Sequence of the second protein:
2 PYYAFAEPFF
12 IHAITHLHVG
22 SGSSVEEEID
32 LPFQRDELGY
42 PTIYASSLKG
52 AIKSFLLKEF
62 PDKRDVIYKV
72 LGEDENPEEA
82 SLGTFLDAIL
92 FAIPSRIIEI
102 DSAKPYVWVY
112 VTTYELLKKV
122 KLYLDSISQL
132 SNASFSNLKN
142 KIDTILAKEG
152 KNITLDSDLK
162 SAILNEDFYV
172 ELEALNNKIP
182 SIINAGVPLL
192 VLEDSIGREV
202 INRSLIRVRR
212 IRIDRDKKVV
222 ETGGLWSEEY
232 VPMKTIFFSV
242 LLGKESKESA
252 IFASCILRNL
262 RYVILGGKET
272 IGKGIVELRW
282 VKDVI

Sequence of the first protein:
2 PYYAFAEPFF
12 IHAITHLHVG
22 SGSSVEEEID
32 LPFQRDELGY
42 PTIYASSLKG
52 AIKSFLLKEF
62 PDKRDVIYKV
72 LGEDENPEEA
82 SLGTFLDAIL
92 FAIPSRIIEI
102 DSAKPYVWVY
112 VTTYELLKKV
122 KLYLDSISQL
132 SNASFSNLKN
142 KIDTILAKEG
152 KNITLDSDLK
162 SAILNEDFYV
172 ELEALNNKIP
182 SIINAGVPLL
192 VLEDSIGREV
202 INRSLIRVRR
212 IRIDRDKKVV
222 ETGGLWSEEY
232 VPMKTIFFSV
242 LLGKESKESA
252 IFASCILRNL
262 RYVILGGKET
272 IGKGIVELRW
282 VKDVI

These two protein chains interact to form a complex.

Residue-level contacts at the interface:
Residue E38 in the second protein interacts with residue I207 in the first protein (closest heavy-atom distance 4.0 Å).
Residue S196 in the second protein is in contact with residue P106 in the first protein (closest heavy-atom distance 3.6 Å).
Residue L123 in the second protein is in contact with residue I15 in the first protein (closest heavy-atom distance 3.8 Å).
Residue F86 in the second protein is in contact with residue G273 in the first protein (closest heavy-atom distance 2.8 Å).
Residue Y45 in the second protein contacts residue V209 in the first protein (closest heavy-atom distance 4.0 Å).
Residue L87 in the second protein is in contact with residue G273 in the first protein (closest heavy-atom distance 3.5 Å).
Residue K245 in the second protein interacts with residue E270 in the first protein (closest heavy-atom distance 2.9 Å).
Residue T85 in the second protein contacts residue G273 in the first protein (closest heavy-atom distance 3.9 Å).
Residue L87 in the second protein is in contact with residue I276 in the first protein (closest heavy-atom distance 4.2 Å).
Residue D88 in the second protein is in contact with residue H17 in the first protein (closest heavy-atom distance 4.1 Å).
Residue K120 in the second protein is in contact with residue M234 in the first protein (closest heavy-atom distance 3.6 Å).
Residue S127 in the second protein contacts residue Y263 in the first protein (closest heavy-atom distance 3.8 Å).
Residue L39 in the second protein is in contact with residue W109 in the first protein (closest heavy-atom distance 3.8 Å).
Residue D88 in the second protein is in contact with residue I272 in the first protein (closest heavy-atom distance 4.0 Å).
Residue E38 in the second protein contacts residue H17 in the first protein (closest heavy-atom distance 3.2 Å).
Residue A46 in the second protein interacts with residue I272 in the first protein (closest heavy-atom distance 3.4 Å).
Residue Y3 in the second protein interacts with residue F56 in the first protein (closest heavy-atom distance 3.4 Å).
Residue T85 in the second protein contacts residue T271 in the first protein (closest heavy-atom distance 4.0 Å).
Residue Y4 in the second protein contacts residue I265 in the first protein (closest heavy-atom distance 3.2 Å).
Residue E194 in the second protein contacts residue P106 in the first protein (closest heavy-atom distance 4.0 Å).
Residue D75 in the second protein interacts with residue R216 in the first protein (closest heavy-atom distance 2.4 Å).
Residue S47 in the second protein interacts with residue R211 in the first protein (closest heavy-atom distance 3.4 Å).
Residue E38 in the second protein is in contact with residue M234 in the first protein (closest heavy-atom distance 3.2 Å).
Residue Y3 in the second protein is in contact with residue E270 in the first protein (closest heavy-atom distance 3.6 Å).
Residue S82 in the second protein contacts residue T271 in the first protein (closest heavy-atom distance 3.0 Å).
Residue P2 in the second protein interacts with residue E60 in the first protein (closest heavy-atom distance 4.2 Å).
Residue E38 in the second protein interacts with residue K235 in the first protein (closest heavy-atom distance 4.2 Å).
Residue F86 in the second protein is in contact with residue I272 in the first protein (closest heavy-atom distance 3.0 Å).
Residue G267 in the second protein contacts residue K219 in the first protein (closest heavy-atom distance 4.3 Å).
Residue Y3 in the second protein is in contact with residue K59 in the first protein (closest heavy-atom distance 4.1 Å).
Residue F86 in the second protein is in contact with residue T271 in the first protein (closest heavy-atom distance 3.2 Å).
Residue Y4 in the second protein interacts with residue E270 in the first protein (closest heavy-atom distance 3.9 Å).
Residue Q130 in the second protein interacts with residue R262 in the first protein (closest heavy-atom distance 3.3 Å).
Residue Q130 in the second protein interacts with residue Y263 in the first protein (closest heavy-atom distance 3.4 Å).
Residue D195 in the second protein interacts with residue V108 in the first protein (closest heavy-atom distance 4.1 Å).
Residue S127 in the second protein is in contact with residue I15 in the first protein (closest heavy-atom distance 3.9 Å).
Residue D88 in the second protein interacts with residue K274 in the first protein (closest heavy-atom distance 3.7 Å).
Residue K50 in the second protein is in contact with residue T271 in the first protein (closest heavy-atom distance 2.9 Å).
Residue Y4 in the second protein interacts with residue I276 in the first protein (closest heavy-atom distance 4.0 Å).
Residue Y3 in the second protein is in contact with residue E60 in the first protein (closest heavy-atom distance 3.6 Å).
Residue S196 in the second protein is in contact with residue E100 in the first protein (closest heavy-atom distance 3.5 Å).
Residue L131 in the second protein is in contact with residue F56 in the first protein (closest heavy-atom distance 4.2 Å).
Residue T85 in the second protein interacts with residue E270 in the first protein (closest heavy-atom distance 3.1 Å).
Residue E116 in the second protein interacts with residue W109 in the first protein (closest heavy-atom distance 3.5 Å).
Residue E116 in the second protein interacts with residue V108 in the first protein (closest heavy-atom distance 3.6 Å).
Residue E270 in the second protein interacts with residue K219 in the first protein (closest heavy-atom distance 3.3 Å).
Residue S47 in the second protein is in contact with residue I272 in the first protein (closest heavy-atom distance 3.4 Å).
Residue S55 in the second protein is in contact with residue R216 in the first protein (closest heavy-atom distance 3.3 Å).
Residue G84 in the second protein contacts residue T271 in the first protein (closest heavy-atom distance 3.3 Å).
Residue L131 in the second protein is in contact with residue Y263 in the first protein (closest heavy-atom distance 3.8 Å).
Residue L131 in the second protein interacts with residue I276 in the first protein (closest heavy-atom distance 3.8 Å).
Residue R199 in the second protein contacts residue V108 in the first protein (closest heavy-atom distance 3.7 Å).
Residue L58 in the second protein is in contact with residue R216 in the first protein (closest heavy-atom distance 4.0 Å).
Residue Y3 in the second protein interacts with residue I265 in the first protein (closest heavy-atom distance 3.4 Å).
Residue E27 in the second protein interacts with residue R204 in the first protein (closest heavy-atom distance 4.1 Å).
Residue L39 in the second protein contacts residue V108 in the first protein (closest heavy-atom distance 4.2 Å).
Residue R199 in the second protein is in contact with residue I99 in the first protein (closest heavy-atom distance 4.3 Å).
Residue E38 in the second protein interacts with residue R97 in the first protein (closest heavy-atom distance 3.6 Å).
Residue K54 in the second protein contacts residue R216 in the first protein (closest heavy-atom distance 3.4 Å).
Residue D75 in the second protein contacts residue R213 in the first protein (closest heavy-atom distance 3.3 Å).